Residue-level contacts at the interface:
Residue A101 in the second protein contacts residue A88 in the first protein (closest heavy-atom distance 4.9 Å).
Residue A103 in the second protein is in contact with residue A89 in the first protein (closest heavy-atom distance 4.8 Å).
Residue N102 in the second protein contacts residue A88 in the first protein (closest heavy-atom distance 3.3 Å).
Residue M61 in the second protein interacts with residue P90 in the first protein (closest heavy-atom distance 4.5 Å).
Residue R55 in the second protein contacts residue P90 in the first protein (closest heavy-atom distance 2.5 Å).
Residue L122 in the second protein contacts residue P90 in the first protein (closest heavy-atom distance 3.8 Å).
Residue R55 in the second protein interacts with residue A92 in the first protein (closest heavy-atom distance 3.4 Å).
Residue R148 in the second protein contacts residue A92 in the first protein (closest heavy-atom distance 4.2 Å).
Residue A101 in the second protein contacts residue P90 in the first protein (closest heavy-atom distance 4.3 Å).
Residue R55 in the second protein contacts residue A88 in the first protein (closest heavy-atom distance 4.1 Å).
Residue W121 in the second protein interacts with residue I91 in the first protein (closest heavy-atom distance 4.9 Å).
Residue I57 in the second protein is in contact with residue A92 in the first protein (closest heavy-atom distance 3.0 Å).
Residue R55 in the second protein is in contact with residue A89 in the first protein (closest heavy-atom distance 4.2 Å).
Residue A103 in the second protein contacts residue A87 in the first protein (closest heavy-atom distance 4.3 Å).
Residue H126 in the second protein interacts with residue P90 in the first protein (closest heavy-atom distance 3.7 Å).
Residue A101 in the second protein interacts with residue A89 in the first protein (closest heavy-atom distance 3.4 Å).
Residue Q63 in the second protein interacts with residue P90 in the first protein (closest heavy-atom distance 3.9 Å).
Residue G104 in the second protein interacts with residue V86 in the first protein (closest heavy-atom distance 4.8 Å).
Residue Q63 in the second protein is in contact with residue A89 in the first protein (closest heavy-atom distance 4.3 Å).
Residue H126 in the second protein interacts with residue A89 in the first protein (closest heavy-atom distance 3.6 Å).
Residue I57 in the second protein is in contact with residue P93 in the first protein (closest heavy-atom distance 4.4 Å).
Residue Q111 in the second protein contacts residue A88 in the first protein (closest heavy-atom distance 4.2 Å).
Residue W121 in the second protein contacts residue P93 in the first protein (closest heavy-atom distance 4.2 Å).
Residue F60 in the second protein interacts with residue P90 in the first protein (closest heavy-atom distance 3.9 Å).
Residue R55 in the second protein interacts with residue I91 in the first protein (closest heavy-atom distance 3.9 Å).
Residue N102 in the second protein is in contact with residue A87 in the first protein (closest heavy-atom distance 4.3 Å).
Residue A103 in the second protein contacts residue A88 in the first protein (closest heavy-atom distance 4.8 Å).
Residue A103 in the second protein contacts residue V86 in the first protein (closest heavy-atom distance 3.7 Å).
Residue F60 in the second protein interacts with residue I91 in the first protein (closest heavy-atom distance 3.5 Å).
Residue F113 in the second protein interacts with residue P90 in the first protein (closest heavy-atom distance 3.6 Å).
Residue F60 in the second protein is in contact with residue P93 in the first protein (closest heavy-atom distance 3.5 Å).
Residue N149 in the second protein interacts with residue Q95 in the first protein (closest heavy-atom distance 5.0 Å).
Residue R148 in the second protein is in contact with residue Q95 in the first protein (closest heavy-atom distance 4.0 Å).
Residue G72 in the second protein contacts residue A88 in the first protein (closest heavy-atom distance 4.3 Å).
Residue F60 in the second protein interacts with residue A92 in the first protein (closest heavy-atom distance 3.9 Å).
Residue N102 in the second protein interacts with residue A89 in the first protein (closest heavy-atom distance 2.7 Å).
Residue Q63 in the second protein interacts with residue A88 in the first protein (closest heavy-atom distance 3.6 Å).

Sequence of the first protein:
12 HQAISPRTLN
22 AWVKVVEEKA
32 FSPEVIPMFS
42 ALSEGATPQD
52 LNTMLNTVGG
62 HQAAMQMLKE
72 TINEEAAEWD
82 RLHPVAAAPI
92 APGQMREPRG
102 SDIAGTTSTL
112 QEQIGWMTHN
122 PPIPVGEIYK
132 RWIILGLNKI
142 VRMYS

This data describes a binding interaction between two proteins.

Sequence of the second protein:
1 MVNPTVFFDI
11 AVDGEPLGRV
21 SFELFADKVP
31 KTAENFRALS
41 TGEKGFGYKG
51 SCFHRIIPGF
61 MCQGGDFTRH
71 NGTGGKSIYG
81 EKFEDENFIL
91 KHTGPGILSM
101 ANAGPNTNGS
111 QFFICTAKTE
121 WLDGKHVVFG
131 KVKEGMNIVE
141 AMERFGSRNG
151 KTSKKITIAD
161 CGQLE